These two protein chains interact to form a complex.

Sequence of chain B:
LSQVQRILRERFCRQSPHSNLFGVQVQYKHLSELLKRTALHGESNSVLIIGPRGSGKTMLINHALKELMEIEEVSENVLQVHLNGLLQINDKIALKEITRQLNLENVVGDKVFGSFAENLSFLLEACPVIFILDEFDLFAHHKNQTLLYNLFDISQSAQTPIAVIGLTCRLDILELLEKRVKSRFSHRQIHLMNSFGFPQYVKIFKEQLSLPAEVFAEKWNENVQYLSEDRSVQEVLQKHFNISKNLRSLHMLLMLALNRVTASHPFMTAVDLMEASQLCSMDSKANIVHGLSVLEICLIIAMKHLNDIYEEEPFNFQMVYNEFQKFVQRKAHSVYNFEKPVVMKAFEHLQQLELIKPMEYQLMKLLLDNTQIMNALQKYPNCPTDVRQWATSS

Sequence of chain A:
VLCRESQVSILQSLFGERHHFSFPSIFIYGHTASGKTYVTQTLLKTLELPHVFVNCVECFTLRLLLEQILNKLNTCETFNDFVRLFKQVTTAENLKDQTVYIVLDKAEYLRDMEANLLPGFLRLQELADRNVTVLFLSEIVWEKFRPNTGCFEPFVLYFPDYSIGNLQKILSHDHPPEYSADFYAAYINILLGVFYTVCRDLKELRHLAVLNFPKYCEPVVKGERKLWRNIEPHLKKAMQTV

Contacts between the two chains:
Residue R22 in chain B contacts residue H27 in chain A (closest heavy-atom distance 3.4 Å).
Residue R116 in chain B interacts with residue R104 in chain A (closest heavy-atom distance 3.5 Å).
Residue C29 in chain B is in contact with residue S29 in chain A (closest heavy-atom distance 3.3 Å).
Residue E160 in chain B interacts with residue R143 in chain A (closest heavy-atom distance 3.2 Å).
Residue R116 in chain B interacts with residue L105 in chain A (closest heavy-atom distance 3.4 Å).
Residue R69 in chain B interacts with residue C171 in chain A (closest heavy-atom distance 3.1 Å).
Residue Y418 in chain B is in contact with residue R220 in chain A (closest heavy-atom distance 3.6 Å).
Residue S313 in chain B interacts with residue V161 in chain A (closest heavy-atom distance 3.7 Å).
Residue M281 in chain B contacts residue E173 in chain A (closest heavy-atom distance 3.5 Å).
Residue R30 in chain B contacts residue Q145 in chain A (closest heavy-atom distance 3.4 Å).
Residue N288 in chain B is in contact with residue L21 in chain A (closest heavy-atom distance 2.9 Å).
Residue L103 in chain B contacts residue D101 in chain A (closest heavy-atom distance 3.1 Å).
Residue L321 in chain B interacts with residue R220 in chain A (closest heavy-atom distance 3.4 Å).
Residue R25 in chain B contacts residue L21 in chain A (closest heavy-atom distance 3.0 Å).
Residue F367 in chain B interacts with residue V218 in chain A (closest heavy-atom distance 3.3 Å).
Residue G320 in chain B contacts residue R220 in chain A (closest heavy-atom distance 3.4 Å).
Residue E383 in chain B interacts with residue R131 in chain A (closest heavy-atom distance 2.7 Å).
Residue Q104 in chain B is in contact with residue D101 in chain A (closest heavy-atom distance 3.6 Å).
Residue E383 in chain B interacts with residue K164 in chain A (closest heavy-atom distance 3.3 Å).
Residue S313 in chain B is in contact with residue E163 in chain A (closest heavy-atom distance 2.9 Å).
Residue C29 in chain B is in contact with residue F30 in chain A (closest heavy-atom distance 3.6 Å).
Residue Q104 in chain B contacts residue R104 in chain A (closest heavy-atom distance 3.3 Å).
Residue L382 in chain B is in contact with residue E159 in chain A (closest heavy-atom distance 3.4 Å).
Residue R277 in chain B interacts with residue F172 in chain A (closest heavy-atom distance 3.3 Å).
Residue H319 in chain B is in contact with residue R220 in chain A (closest heavy-atom distance 3.3 Å).
Residue I317 in chain B is in contact with residue V161 in chain A (closest heavy-atom distance 3.6 Å).
Residue R30 in chain B interacts with residue D149 in chain A (closest heavy-atom distance 3.2 Å).
Residue D162 in chain B contacts residue T169 in chain A (closest heavy-atom distance 3.3 Å).
Residue I317 in chain B contacts residue H38 in chain A (closest heavy-atom distance 3.0 Å).
Residue N316 in chain B interacts with residue Y178 in chain A (closest heavy-atom distance 3.1 Å).
Residue V323 in chain B is in contact with residue T217 in chain A (closest heavy-atom distance 3.4 Å).
Residue E113 in chain B is in contact with residue R104 in chain A (closest heavy-atom distance 2.6 Å).
Residue N316 in chain B is in contact with residue Y36 in chain A (closest heavy-atom distance 2.5 Å).
Residue M281 in chain B contacts residue P174 in chain A (closest heavy-atom distance 3.3 Å).
Residue I109 in chain B interacts with residue D101 in chain A (closest heavy-atom distance 3.5 Å).
Residue I105 in chain B is in contact with residue F99 in chain A (closest heavy-atom distance 3.6 Å).
Residue N420 in chain B interacts with residue Y216 in chain A (closest heavy-atom distance 3.3 Å).
Residue D159 in chain B contacts residue R143 in chain A (closest heavy-atom distance 3.7 Å).
Residue R195 in chain B is in contact with residue T169 in chain A (closest heavy-atom distance 3.4 Å).
Residue G320 in chain B is in contact with residue D181 in chain A (closest heavy-atom distance 3.2 Å).
Residue R25 in chain B contacts residue F28 in chain A (closest heavy-atom distance 3.3 Å).
Residue R25 in chain B contacts residue H27 in chain A (closest heavy-atom distance 3.6 Å).
Residue C194 in chain B is in contact with residue T169 in chain A (closest heavy-atom distance 3.7 Å).
Residue L285 in chain B is in contact with residue F175 in chain A (closest heavy-atom distance 3.4 Å).
Residue N366 in chain B contacts residue Q266 in chain A (closest heavy-atom distance 3.6 Å).
Residue S18 in chain B is in contact with residue E24 in chain A (closest heavy-atom distance 2.4 Å).
Residue R69 in chain B interacts with residue T169 in chain A (closest heavy-atom distance 2.9 Å).
Residue E26 in chain B interacts with residue F28 in chain A (closest heavy-atom distance 3.4 Å).
Residue H319 in chain B contacts residue D181 in chain A (closest heavy-atom distance 3.1 Å).
Residue E383 in chain B interacts with residue I160 in chain A (closest heavy-atom distance 3.4 Å).
Residue M311 in chain B contacts residue Y178 in chain A (closest heavy-atom distance 3.6 Å).
Residue R25 in chain B interacts with residue S20 in chain A (closest heavy-atom distance 2.9 Å).
Residue C29 in chain B contacts residue P31 in chain A (closest heavy-atom distance 3.6 Å).
Residue M284 in chain B is in contact with residue F30 in chain A (closest heavy-atom distance 3.5 Å).
Residue L102 in chain B is in contact with residue N136 in chain A (closest heavy-atom distance 2.5 Å).
Residue N288 in chain B contacts residue S20 in chain A (closest heavy-atom distance 3.3 Å).
Residue L103 in chain B is in contact with residue R104 in chain A (closest heavy-atom distance 3.5 Å).
Residue R22 in chain B contacts residue H26 in chain A (closest heavy-atom distance 2.9 Å).
Residue S322 in chain B contacts residue V218 in chain A (closest heavy-atom distance 3.0 Å).
Residue E368 in chain B interacts with residue Q266 in chain A (closest heavy-atom distance 3.2 Å).